Residue-level contacts at the interface:
Residue E12 in the second protein interacts with residue L400 in the first protein (closest heavy-atom distance 3.4 Å).
Residue Y10 in the second protein contacts residue L400 in the first protein (closest heavy-atom distance 3.7 Å).
Residue V4 in the second protein contacts residue R289 in the first protein (closest heavy-atom distance 3.4 Å).
Residue S9 in the second protein interacts with residue A397 in the first protein (closest heavy-atom distance 4.3 Å).
Residue P6 in the second protein is in contact with residue F395 in the first protein (closest heavy-atom distance 3.6 Å).
Residue M3 in the second protein contacts residue N267 in the first protein (closest heavy-atom distance 3.7 Å).
Residue M3 in the second protein contacts residue L264 in the first protein (closest heavy-atom distance 3.3 Å).
Residue S9 in the second protein interacts with residue I396 in the first protein (closest heavy-atom distance 2.9 Å).
Residue S9 in the second protein is in contact with residue I398 in the first protein (closest heavy-atom distance 3.6 Å).
Residue T2 in the second protein contacts residue N273 in the first protein (closest heavy-atom distance 4.3 Å).
Residue M3 in the second protein interacts with residue N293 in the first protein (closest heavy-atom distance 3.4 Å).
Residue N11 in the second protein is in contact with residue A397 in the first protein (closest heavy-atom distance 3.5 Å).
Residue M3 in the second protein contacts residue D266 in the first protein (closest heavy-atom distance 3.3 Å).
Residue G7 in the second protein contacts residue E394 in the first protein (closest heavy-atom distance 3.4 Å).
Residue L5 in the second protein interacts with residue W286 in the first protein (closest heavy-atom distance 4.8 Å).
Residue M3 in the second protein interacts with residue L265 in the first protein (closest heavy-atom distance 4.6 Å).
Residue K250 in the second protein contacts residue R405 in the first protein (closest heavy-atom distance 4.9 Å).
Residue V8 in the second protein interacts with residue I396 in the first protein (closest heavy-atom distance 3.6 Å).
Residue N11 in the second protein interacts with residue I398 in the first protein (closest heavy-atom distance 3.3 Å).
Residue K250 in the second protein contacts residue L404 in the first protein (closest heavy-atom distance 4.9 Å).
Residue N11 in the second protein interacts with residue S399 in the first protein (closest heavy-atom distance 2.3 Å).
Residue V4 in the second protein contacts residue F395 in the first protein (closest heavy-atom distance 3.6 Å).
Residue T2 in the second protein is in contact with residue W203 in the first protein (closest heavy-atom distance 3.8 Å).
Residue T13 in the second protein contacts residue S399 in the first protein (closest heavy-atom distance 4.2 Å).
Residue L5 in the second protein is in contact with residue L265 in the first protein (closest heavy-atom distance 4.5 Å).
Residue G7 in the second protein interacts with residue W286 in the first protein (closest heavy-atom distance 4.9 Å).
Residue M3 in the second protein interacts with residue V270 in the first protein (closest heavy-atom distance 3.5 Å).
Residue T2 in the second protein contacts residue C272 in the first protein (closest heavy-atom distance 2.6 Å).
Residue V8 in the second protein is in contact with residue I398 in the first protein (closest heavy-atom distance 4.0 Å).
Residue K250 in the second protein contacts residue D406 in the first protein (closest heavy-atom distance 4.0 Å).
Residue L5 in the second protein is in contact with residue F395 in the first protein (closest heavy-atom distance 3.5 Å).
Residue G7 in the second protein is in contact with residue I396 in the first protein (closest heavy-atom distance 3.2 Å).
Residue Y10 in the second protein interacts with residue I396 in the first protein (closest heavy-atom distance 5.0 Å).
Residue Y10 in the second protein contacts residue S399 in the first protein (closest heavy-atom distance 4.1 Å).
Residue P6 in the second protein interacts with residue E394 in the first protein (closest heavy-atom distance 3.3 Å).
Residue T53 in the second protein interacts with residue T401 in the first protein (closest heavy-atom distance 4.9 Å).
Residue M3 in the second protein contacts residue C272 in the first protein (closest heavy-atom distance 3.5 Å).
Residue P6 in the second protein is in contact with residue W286 in the first protein (closest heavy-atom distance 2.7 Å).
Residue L5 in the second protein is in contact with residue L274 in the first protein (closest heavy-atom distance 3.8 Å).
Residue V4 in the second protein contacts residue C272 in the first protein (closest heavy-atom distance 4.7 Å).
Residue T2 in the second protein contacts residue L264 in the first protein (closest heavy-atom distance 3.0 Å).
Residue L5 in the second protein is in contact with residue I258 in the first protein (closest heavy-atom distance 4.6 Å).
Residue E12 in the second protein interacts with residue S399 in the first protein (closest heavy-atom distance 4.1 Å).
Residue M3 in the second protein interacts with residue Q268 in the first protein (closest heavy-atom distance 4.3 Å).
Residue T2 in the second protein interacts with residue L265 in the first protein (closest heavy-atom distance 3.4 Å).
Residue M3 in the second protein interacts with residue G269 in the first protein (closest heavy-atom distance 3.6 Å).
Residue M3 in the second protein contacts residue S271 in the first protein (closest heavy-atom distance 3.9 Å).
Residue G7 in the second protein contacts residue F395 in the first protein (closest heavy-atom distance 3.5 Å).
Residue Y10 in the second protein is in contact with residue I398 in the first protein (closest heavy-atom distance 3.2 Å).
Residue T2 in the second protein contacts residue L274 in the first protein (closest heavy-atom distance 3.5 Å).
Residue T2 in the second protein is in contact with residue I258 in the first protein (closest heavy-atom distance 4.2 Å).

Sequence of the second protein:
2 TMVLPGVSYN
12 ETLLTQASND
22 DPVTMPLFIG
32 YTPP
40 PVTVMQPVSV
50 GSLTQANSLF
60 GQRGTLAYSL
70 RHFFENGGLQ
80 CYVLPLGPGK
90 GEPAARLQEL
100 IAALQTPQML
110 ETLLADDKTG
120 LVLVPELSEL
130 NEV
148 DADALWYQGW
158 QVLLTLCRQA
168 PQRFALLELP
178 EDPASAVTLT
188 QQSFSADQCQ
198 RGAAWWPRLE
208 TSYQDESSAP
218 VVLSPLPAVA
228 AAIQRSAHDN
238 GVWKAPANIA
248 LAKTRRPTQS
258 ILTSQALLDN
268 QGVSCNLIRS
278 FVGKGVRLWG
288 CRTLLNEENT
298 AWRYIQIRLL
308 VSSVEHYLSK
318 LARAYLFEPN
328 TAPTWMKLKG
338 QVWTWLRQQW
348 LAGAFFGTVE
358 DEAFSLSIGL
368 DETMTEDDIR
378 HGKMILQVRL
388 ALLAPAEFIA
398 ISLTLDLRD

Sequence of the first protein:
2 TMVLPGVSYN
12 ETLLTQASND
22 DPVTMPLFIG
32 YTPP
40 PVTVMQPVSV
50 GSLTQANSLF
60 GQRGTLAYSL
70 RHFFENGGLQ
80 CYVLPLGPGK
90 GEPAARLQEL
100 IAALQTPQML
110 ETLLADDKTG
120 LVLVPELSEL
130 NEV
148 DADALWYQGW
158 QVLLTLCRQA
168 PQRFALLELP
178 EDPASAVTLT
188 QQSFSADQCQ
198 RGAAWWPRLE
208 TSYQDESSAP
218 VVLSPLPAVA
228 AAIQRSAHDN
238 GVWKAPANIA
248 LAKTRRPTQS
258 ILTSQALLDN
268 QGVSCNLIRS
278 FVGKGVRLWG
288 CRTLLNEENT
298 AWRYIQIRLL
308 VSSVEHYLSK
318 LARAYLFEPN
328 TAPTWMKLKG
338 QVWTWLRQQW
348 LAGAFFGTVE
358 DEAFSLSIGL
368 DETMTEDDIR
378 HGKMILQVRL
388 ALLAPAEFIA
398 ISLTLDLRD

These two protein chains interact to form a complex.